Interface contacts:
Residue E264 in chain A is in contact with residue I17 in chain B (closest heavy-atom distance 5.0 Å).
Residue D283 in chain A interacts with residue I17 in chain B (closest heavy-atom distance 3.2 Å).
Residue L452 in chain A interacts with residue T10 in chain B (closest heavy-atom distance 3.3 Å).
Residue S454 in chain A is in contact with residue T10 in chain B (closest heavy-atom distance 4.4 Å).
Residue Y258 in chain A is in contact with residue I17 in chain B (closest heavy-atom distance 3.5 Å).
Residue I422 in chain A is in contact with residue I17 in chain B (closest heavy-atom distance 4.1 Å).
Residue N285 in chain A contacts residue I17 in chain B (closest heavy-atom distance 3.8 Å).
Residue L421 in chain A interacts with residue I17 in chain B (closest heavy-atom distance 4.3 Å).
Residue W449 in chain A contacts residue I17 in chain B (closest heavy-atom distance 3.6 Å).
Residue H261 in chain A contacts residue D16 in chain B (closest heavy-atom distance 5.0 Å).
Residue N285 in chain A contacts residue D16 in chain B (closest heavy-atom distance 3.5 Å).
Residue L218 in chain A is in contact with residue V15 in chain B (closest heavy-atom distance 4.4 Å).
Residue D283 in chain A interacts with residue V15 in chain B (closest heavy-atom distance 4.6 Å).
Residue S260 in chain A is in contact with residue V15 in chain B (closest heavy-atom distance 4.2 Å).
Residue K279 in chain A is in contact with residue I17 in chain B (closest heavy-atom distance 2.9 Å).
Residue S402 in chain A is in contact with residue T10 in chain B (closest heavy-atom distance 3.3 Å).
Residue I422 in chain A is in contact with residue D16 in chain B (closest heavy-atom distance 3.2 Å).
Residue S456 in chain A interacts with residue I17 in chain B (closest heavy-atom distance 3.9 Å).
Residue H261 in chain A interacts with residue I17 in chain B (closest heavy-atom distance 3.6 Å).
Residue I286 in chain A is in contact with residue D16 in chain B (closest heavy-atom distance 3.6 Å).
Residue N285 in chain A is in contact with residue V15 in chain B (closest heavy-atom distance 2.9 Å).
Residue T292 in chain A is in contact with residue I17 in chain B (closest heavy-atom distance 4.7 Å).
Residue G259 in chain A is in contact with residue D14 in chain B (closest heavy-atom distance 3.4 Å).
Residue K453 in chain A interacts with residue T10 in chain B (closest heavy-atom distance 3.4 Å).
Residue H214 in chain A is in contact with residue V15 in chain B (closest heavy-atom distance 3.5 Å).
Residue L421 in chain A interacts with residue D16 in chain B (closest heavy-atom distance 4.0 Å).
Residue L452 in chain A is in contact with residue R13 in chain B (closest heavy-atom distance 3.8 Å).
Residue H261 in chain A is in contact with residue V15 in chain B (closest heavy-atom distance 2.9 Å).
Residue G424 in chain A contacts residue D16 in chain B (closest heavy-atom distance 4.4 Å).
Residue A423 in chain A is in contact with residue D16 in chain B (closest heavy-atom distance 3.1 Å).
Residue S260 in chain A contacts residue D14 in chain B (closest heavy-atom distance 3.2 Å).
Residue H214 in chain A is in contact with residue D11 in chain B (closest heavy-atom distance 3.7 Å).
Residue I286 in chain A is in contact with residue I17 in chain B (closest heavy-atom distance 3.5 Å).
Residue L452 in chain A is in contact with residue I17 in chain B (closest heavy-atom distance 3.5 Å).
Residue S260 in chain A interacts with residue D11 in chain B (closest heavy-atom distance 3.9 Å).
Residue G259 in chain A contacts residue I17 in chain B (closest heavy-atom distance 4.1 Å).
Residue A423 in chain A is in contact with residue V15 in chain B (closest heavy-atom distance 4.9 Å).
Residue T257 in chain A is in contact with residue I17 in chain B (closest heavy-atom distance 4.4 Å).
Residue L452 in chain A contacts residue D14 in chain B (closest heavy-atom distance 4.6 Å).
Residue Y258 in chain A contacts residue D14 in chain B (closest heavy-atom distance 4.5 Å).
Residue S454 in chain A is in contact with residue D14 in chain B (closest heavy-atom distance 4.7 Å).

The following describes two proteins that form a bound complex.

Sequence of chain A:
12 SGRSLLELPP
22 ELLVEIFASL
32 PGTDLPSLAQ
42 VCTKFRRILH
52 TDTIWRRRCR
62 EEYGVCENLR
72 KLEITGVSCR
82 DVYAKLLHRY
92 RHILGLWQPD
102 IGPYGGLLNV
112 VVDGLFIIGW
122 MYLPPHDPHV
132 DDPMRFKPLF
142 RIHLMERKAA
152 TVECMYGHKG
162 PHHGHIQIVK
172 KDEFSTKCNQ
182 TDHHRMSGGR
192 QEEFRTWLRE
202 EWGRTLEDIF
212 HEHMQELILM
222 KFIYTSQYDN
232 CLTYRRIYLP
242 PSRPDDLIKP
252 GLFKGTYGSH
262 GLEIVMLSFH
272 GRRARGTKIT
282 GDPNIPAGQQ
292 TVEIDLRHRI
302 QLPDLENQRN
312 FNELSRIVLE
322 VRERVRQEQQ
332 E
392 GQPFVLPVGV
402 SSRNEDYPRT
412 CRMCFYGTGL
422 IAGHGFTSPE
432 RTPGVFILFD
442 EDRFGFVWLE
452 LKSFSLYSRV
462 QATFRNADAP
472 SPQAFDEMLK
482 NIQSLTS

Sequence of chain B:
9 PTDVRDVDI